Sequence of protein 2:
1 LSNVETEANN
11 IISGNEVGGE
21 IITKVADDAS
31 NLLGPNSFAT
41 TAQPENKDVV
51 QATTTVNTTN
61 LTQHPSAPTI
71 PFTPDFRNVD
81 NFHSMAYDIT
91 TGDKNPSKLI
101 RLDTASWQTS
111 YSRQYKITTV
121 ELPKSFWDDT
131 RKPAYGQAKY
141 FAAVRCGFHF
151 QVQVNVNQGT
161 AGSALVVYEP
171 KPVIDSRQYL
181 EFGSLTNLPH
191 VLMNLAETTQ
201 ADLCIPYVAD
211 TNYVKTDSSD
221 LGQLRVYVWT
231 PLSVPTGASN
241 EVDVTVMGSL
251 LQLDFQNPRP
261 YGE

These two protein chains interact to form a complex.

Residue-level contacts at the interface:
Residue Y87 in protein 2 interacts with residue P176 in protein 1 (closest heavy-atom distance 1.8 Å).
Residue F82 in protein 2 contacts residue R120 in protein 1 (closest heavy-atom distance 3.6 Å).
Residue A238 in protein 2 is in contact with residue Y204 in protein 1 (closest heavy-atom distance 2.7 Å).
Residue H83 in protein 2 interacts with residue T181 in protein 1 (closest heavy-atom distance 3.5 Å).
Residue R131 in protein 2 interacts with residue L155 in protein 1 (closest heavy-atom distance 3.8 Å).
Residue R101 in protein 2 interacts with residue L153 in protein 1 (closest heavy-atom distance 2.6 Å).
Residue H83 in protein 2 is in contact with residue R120 in protein 1 (closest heavy-atom distance 3.6 Å).
Residue Y87 in protein 2 contacts residue S178 in protein 1 (closest heavy-atom distance 2.2 Å).
Residue N155 in protein 2 contacts residue N200 in protein 1 (closest heavy-atom distance 2.5 Å).
Residue Q200 in protein 2 is in contact with residue D164 in protein 1 (closest heavy-atom distance 2.9 Å).
Residue Y87 in protein 2 is in contact with residue I175 in protein 1 (closest heavy-atom distance 2.1 Å).
Residue M85 in protein 2 contacts residue S178 in protein 1 (closest heavy-atom distance 2.1 Å).
Residue A86 in protein 2 is in contact with residue Y177 in protein 1 (closest heavy-atom distance 2.9 Å).
Residue Q153 in protein 2 contacts residue I162 in protein 1 (closest heavy-atom distance 3.2 Å).
Residue N157 in protein 2 is in contact with residue L202 in protein 1 (closest heavy-atom distance 3.2 Å).
Residue R131 in protein 2 is in contact with residue L153 in protein 1 (closest heavy-atom distance 2.8 Å).
Residue R131 in protein 2 interacts with residue E154 in protein 1 (closest heavy-atom distance 3.7 Å).
Residue T199 in protein 2 is in contact with residue R136 in protein 1 (closest heavy-atom distance 3.9 Å).
Residue K98 in protein 2 contacts residue N157 in protein 1 (closest heavy-atom distance 3.7 Å).
Residue K98 in protein 2 is in contact with residue A158 in protein 1 (closest heavy-atom distance 3.6 Å).
Residue M85 in protein 2 is in contact with residue F179 in protein 1 (closest heavy-atom distance 0.9 Å).
Residue T236 in protein 2 is in contact with residue S206 in protein 1 (closest heavy-atom distance 2.7 Å).
Residue D243 in protein 2 contacts residue L199 in protein 1 (closest heavy-atom distance 3.0 Å).
Residue M85 in protein 2 contacts residue Y177 in protein 1 (closest heavy-atom distance 3.0 Å).
Residue A86 in protein 2 is in contact with residue P176 in protein 1 (closest heavy-atom distance 3.9 Å).
Residue E241 in protein 2 contacts residue R201 in protein 1 (closest heavy-atom distance 2.2 Å).
Residue M85 in protein 2 interacts with residue S180 in protein 1 (closest heavy-atom distance 1.9 Å).
Residue R101 in protein 2 interacts with residue D156 in protein 1 (closest heavy-atom distance 3.5 Å).
Residue N155 in protein 2 is in contact with residue G137 in protein 1 (closest heavy-atom distance 3.5 Å).
Residue N157 in protein 2 is in contact with residue R136 in protein 1 (closest heavy-atom distance 3.0 Å).
Residue V154 in protein 2 interacts with residue R138 in protein 1 (closest heavy-atom distance 2.5 Å).
Residue M247 in protein 2 interacts with residue I162 in protein 1 (closest heavy-atom distance 3.1 Å).
Residue G237 in protein 2 contacts residue N205 in protein 1 (closest heavy-atom distance 3.7 Å).
Residue V156 in protein 2 is in contact with residue T203 in protein 1 (closest heavy-atom distance 3.4 Å).
Residue H83 in protein 2 contacts residue F179 in protein 1 (closest heavy-atom distance 3.8 Å).
Residue N157 in protein 2 interacts with residue T203 in protein 1 (closest heavy-atom distance 0.6 Å).
Residue D243 in protein 2 contacts residue P92 in protein 1 (closest heavy-atom distance 3.8 Å).
Residue Q153 in protein 2 interacts with residue L199 in protein 1 (closest heavy-atom distance 4.0 Å).
Residue V156 in protein 2 contacts residue R136 in protein 1 (closest heavy-atom distance 3.6 Å).
Residue R101 in protein 2 is in contact with residue R140 in protein 1 (closest heavy-atom distance 3.8 Å).
Residue Q200 in protein 2 is in contact with residue R138 in protein 1 (closest heavy-atom distance 2.6 Å).
Residue N157 in protein 2 is in contact with residue Y204 in protein 1 (closest heavy-atom distance 3.0 Å).
Residue G237 in protein 2 is in contact with residue S206 in protein 1 (closest heavy-atom distance 2.0 Å).
Residue E197 in protein 2 is in contact with residue R136 in protein 1 (closest heavy-atom distance 3.6 Å).
Residue K132 in protein 2 is in contact with residue N157 in protein 1 (closest heavy-atom distance 2.6 Å).
Residue Q153 in protein 2 interacts with residue R138 in protein 1 (closest heavy-atom distance 1.2 Å).
Residue N155 in protein 2 interacts with residue R138 in protein 1 (closest heavy-atom distance 1.8 Å).
Residue R131 in protein 2 interacts with residue N157 in protein 1 (closest heavy-atom distance 2.0 Å).
Residue Q158 in protein 2 interacts with residue N205 in protein 1 (closest heavy-atom distance 2.1 Å).
Residue S84 in protein 2 contacts residue F179 in protein 1 (closest heavy-atom distance 3.2 Å).
Residue S239 in protein 2 contacts residue R201 in protein 1 (closest heavy-atom distance 3.6 Å).
Residue Y87 in protein 2 interacts with residue P145 in protein 1 (closest heavy-atom distance 3.8 Å).
Residue G159 in protein 2 contacts residue N205 in protein 1 (closest heavy-atom distance 3.9 Å).
Residue T245 in protein 2 is in contact with residue L199 in protein 1 (closest heavy-atom distance 3.7 Å).
Residue R131 in protein 2 contacts residue D156 in protein 1 (closest heavy-atom distance 0.9 Å).
Residue F82 in protein 2 interacts with residue W182 in protein 1 (closest heavy-atom distance 3.8 Å).
Residue Q158 in protein 2 interacts with residue F134 in protein 1 (closest heavy-atom distance 2.8 Å).
Residue S239 in protein 2 interacts with residue Y204 in protein 1 (closest heavy-atom distance 3.5 Å).
Residue D243 in protein 2 interacts with residue N200 in protein 1 (closest heavy-atom distance 3.1 Å).
Residue Q158 in protein 2 contacts residue R136 in protein 1 (closest heavy-atom distance 3.4 Å).

Sequence of protein 1:
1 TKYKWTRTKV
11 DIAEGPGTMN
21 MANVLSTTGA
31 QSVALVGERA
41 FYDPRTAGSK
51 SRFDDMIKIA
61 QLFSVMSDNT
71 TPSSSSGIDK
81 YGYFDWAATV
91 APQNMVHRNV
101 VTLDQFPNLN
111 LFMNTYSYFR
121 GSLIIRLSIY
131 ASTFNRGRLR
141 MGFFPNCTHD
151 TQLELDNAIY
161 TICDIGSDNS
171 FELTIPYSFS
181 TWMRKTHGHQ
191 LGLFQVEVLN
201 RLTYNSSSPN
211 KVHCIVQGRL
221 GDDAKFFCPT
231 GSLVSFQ